Sequence of chain A:
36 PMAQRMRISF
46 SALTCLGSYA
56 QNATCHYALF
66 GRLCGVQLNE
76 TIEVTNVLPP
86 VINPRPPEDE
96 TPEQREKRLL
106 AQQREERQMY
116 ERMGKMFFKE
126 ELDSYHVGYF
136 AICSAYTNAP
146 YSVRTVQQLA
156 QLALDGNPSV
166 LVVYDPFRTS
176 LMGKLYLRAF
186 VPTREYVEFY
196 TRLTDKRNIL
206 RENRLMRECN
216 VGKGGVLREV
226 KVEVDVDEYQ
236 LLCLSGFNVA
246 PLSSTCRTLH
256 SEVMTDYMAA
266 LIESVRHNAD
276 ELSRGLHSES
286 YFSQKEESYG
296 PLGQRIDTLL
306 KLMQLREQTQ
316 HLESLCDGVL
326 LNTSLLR

This data describes a binding interaction between two proteins.

Contacts between the two chains:
Residue F13 in chain B contacts residue L48 in chain A (closest heavy-atom distance 3.6 Å).
Residue V19 in chain B is in contact with residue L237 in chain A (closest heavy-atom distance 3.5 Å).
Residue P12 in chain B interacts with residue A47 in chain A (closest heavy-atom distance 3.6 Å).
Residue V70 in chain B contacts residue E116 in chain A (closest heavy-atom distance 3.3 Å).
Residue R303 in chain B interacts with residue R311 in chain A (closest heavy-atom distance 3.4 Å).
Residue P48 in chain B interacts with residue K120 in chain A (closest heavy-atom distance 3.3 Å).
Residue F13 in chain B is in contact with residue A47 in chain A (closest heavy-atom distance 3.5 Å).
Residue R58 in chain B contacts residue F123 in chain A (closest heavy-atom distance 3.5 Å).
Residue V160 in chain B interacts with residue F242 in chain A (closest heavy-atom distance 3.1 Å).
Residue D282 in chain B is in contact with residue L331 in chain A (closest heavy-atom distance 3.6 Å).
Residue I193 in chain B interacts with residue N327 in chain A (closest heavy-atom distance 3.2 Å).
Residue D197 in chain B interacts with residue L326 in chain A (closest heavy-atom distance 3.6 Å).
Residue G313 in chain B contacts residue R209 in chain A (closest heavy-atom distance 3.1 Å).
Residue V171 in chain B is in contact with residue S46 in chain A (closest heavy-atom distance 3.1 Å).
Residue R314 in chain B is in contact with residue R209 in chain A (closest heavy-atom distance 3.5 Å).
Residue A15 in chain B is in contact with residue L237 in chain A (closest heavy-atom distance 3.3 Å).
Residue R135 in chain B is in contact with residue L236 in chain A (closest heavy-atom distance 3.2 Å).
Residue P12 in chain B is in contact with residue C238 in chain A (closest heavy-atom distance 3.3 Å).
Residue N183 in chain B contacts residue E228 in chain A (closest heavy-atom distance 3.5 Å).
Residue C75 in chain B contacts residue R109 in chain A (closest heavy-atom distance 3.0 Å).
Residue K74 in chain B contacts residue E116 in chain A (closest heavy-atom distance 3.3 Å).
Residue L172 in chain B contacts residue C251 in chain A (closest heavy-atom distance 3.5 Å).
Residue Y289 in chain B interacts with residue C321 in chain A (closest heavy-atom distance 3.6 Å).
Residue K74 in chain B contacts residue R109 in chain A (closest heavy-atom distance 3.4 Å).
Residue T190 in chain B contacts residue M177 in chain A (closest heavy-atom distance 3.5 Å).
Residue A299 in chain B interacts with residue T314 in chain A (closest heavy-atom distance 3.5 Å).
Residue S185 in chain B interacts with residue M177 in chain A (closest heavy-atom distance 3.4 Å).
Residue P187 in chain B contacts residue Y181 in chain A (closest heavy-atom distance 3.3 Å).
Residue I193 in chain B is in contact with residue M259 in chain A (closest heavy-atom distance 3.4 Å).
Residue W136 in chain B interacts with residue F242 in chain A (closest heavy-atom distance 3.5 Å).
Residue R135 in chain B contacts residue L237 in chain A (closest heavy-atom distance 3.5 Å).
Residue T44 in chain B interacts with residue Q56 in chain A (closest heavy-atom distance 3.4 Å).
Residue P48 in chain B is in contact with residue E126 in chain A (closest heavy-atom distance 3.6 Å).
Residue F13 in chain B interacts with residue Q56 in chain A (closest heavy-atom distance 3.5 Å).
Residue V19 in chain B contacts residue Y234 in chain A (closest heavy-atom distance 3.4 Å).
Residue H21 in chain B is in contact with residue E126 in chain A (closest heavy-atom distance 3.4 Å).
Residue W136 in chain B is in contact with residue L237 in chain A (closest heavy-atom distance 3.4 Å).
Residue D197 in chain B contacts residue G323 in chain A (closest heavy-atom distance 3.5 Å).
Residue N170 in chain B is in contact with residue S46 in chain A (closest heavy-atom distance 3.5 Å).
Residue L293 in chain B interacts with residue C321 in chain A (closest heavy-atom distance 3.4 Å).
Residue E20 in chain B is in contact with residue T80 in chain A (closest heavy-atom distance 3.5 Å).
Residue Y182 in chain B is in contact with residue Q235 in chain A (closest heavy-atom distance 3.3 Å).
Residue T194 in chain B interacts with residue M259 in chain A (closest heavy-atom distance 3.5 Å).
Residue K67 in chain B interacts with residue E116 in chain A (closest heavy-atom distance 3.3 Å).
Residue T50 in chain B is in contact with residue K124 in chain A (closest heavy-atom distance 3.2 Å).
Residue R25 in chain B interacts with residue E125 in chain A (closest heavy-atom distance 3.2 Å).
Residue N191 in chain B is in contact with residue S319 in chain A (closest heavy-atom distance 3.0 Å).
Residue G313 in chain B is in contact with residue R300 in chain A (closest heavy-atom distance 3.5 Å).
Residue Y188 in chain B contacts residue E318 in chain A (closest heavy-atom distance 3.4 Å).
Residue R24 in chain B is in contact with residue Y234 in chain A (closest heavy-atom distance 3.3 Å).
Residue E20 in chain B is in contact with residue E78 in chain A (closest heavy-atom distance 3.4 Å).
Residue R25 in chain B is in contact with residue E126 in chain A (closest heavy-atom distance 3.3 Å).
Residue Y188 in chain B interacts with residue S319 in chain A (closest heavy-atom distance 3.3 Å).
Residue Y46 in chain B is in contact with residue R117 in chain A (closest heavy-atom distance 3.5 Å).
Residue I47 in chain B contacts residue E116 in chain A (closest heavy-atom distance 3.6 Å).
Residue K73 in chain B interacts with residue R109 in chain A (closest heavy-atom distance 3.1 Å).
Residue R25 in chain B contacts residue K124 in chain A (closest heavy-atom distance 3.5 Å).
Residue A16 in chain B contacts residue Y234 in chain A (closest heavy-atom distance 3.4 Å).
Residue R192 in chain B interacts with residue H255 in chain A (closest heavy-atom distance 3.4 Å).
Residue Y76 in chain B interacts with residue R109 in chain A (closest heavy-atom distance 3.5 Å).

Sequence of chain B:
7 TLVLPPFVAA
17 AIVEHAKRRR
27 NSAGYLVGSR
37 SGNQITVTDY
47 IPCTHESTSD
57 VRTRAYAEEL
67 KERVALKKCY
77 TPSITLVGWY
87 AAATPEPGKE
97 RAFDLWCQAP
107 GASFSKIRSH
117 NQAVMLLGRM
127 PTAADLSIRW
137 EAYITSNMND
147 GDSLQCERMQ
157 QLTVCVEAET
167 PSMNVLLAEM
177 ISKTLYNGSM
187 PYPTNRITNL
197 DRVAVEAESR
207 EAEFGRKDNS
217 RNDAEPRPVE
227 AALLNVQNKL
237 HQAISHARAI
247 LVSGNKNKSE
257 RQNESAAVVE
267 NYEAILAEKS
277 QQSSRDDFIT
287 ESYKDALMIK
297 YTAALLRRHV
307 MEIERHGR